Sequence of protein 1:
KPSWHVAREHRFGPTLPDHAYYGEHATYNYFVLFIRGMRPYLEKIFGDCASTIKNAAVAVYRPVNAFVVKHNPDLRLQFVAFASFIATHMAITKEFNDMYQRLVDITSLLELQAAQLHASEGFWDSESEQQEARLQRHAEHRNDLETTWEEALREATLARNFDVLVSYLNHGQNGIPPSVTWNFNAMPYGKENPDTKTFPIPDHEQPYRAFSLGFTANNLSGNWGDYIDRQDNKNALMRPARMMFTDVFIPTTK

Residue-level contacts at the interface:
Residue L210 in protein 1 interacts with residue R56 in protein 2 (closest heavy-atom distance 4.3 Å).
Residue L210 in protein 1 contacts residue K53 in protein 2 (closest heavy-atom distance 3.1 Å).
Residue T198 in protein 1 interacts with residue R198 in protein 2 (closest heavy-atom distance 2.6 Å).
Residue F203 in protein 1 contacts residue W48 in protein 2 (closest heavy-atom distance 3.3 Å).
Residue T198 in protein 1 contacts residue L202 in protein 2 (closest heavy-atom distance 3.9 Å).
Residue A193 in protein 1 interacts with residue W49 in protein 2 (closest heavy-atom distance 4.6 Å).
Residue W190 in protein 1 contacts residue L45 in protein 2 (closest heavy-atom distance 3.8 Å).
Residue W190 in protein 1 interacts with residue K46 in protein 2 (closest heavy-atom distance 3.6 Å).
Residue L210 in protein 1 interacts with residue W49 in protein 2 (closest heavy-atom distance 3.4 Å).
Residue A197 in protein 1 contacts residue F195 in protein 2 (closest heavy-atom distance 3.4 Å).
Residue L194 in protein 1 is in contact with residue R198 in protein 2 (closest heavy-atom distance 4.1 Å).
Residue L194 in protein 1 is in contact with residue E42 in protein 2 (closest heavy-atom distance 4.3 Å).
Residue F203 in protein 1 is in contact with residue D188 in protein 2 (closest heavy-atom distance 4.4 Å).
Residue Q229 in protein 1 contacts residue D57 in protein 2 (closest heavy-atom distance 2.9 Å).
Residue R195 in protein 1 is in contact with residue T2 in protein 2 (closest heavy-atom distance 3.5 Å).
Residue Y209 in protein 1 is in contact with residue W49 in protein 2 (closest heavy-atom distance 3.4 Å).
Residue L186 in protein 1 is in contact with residue I54 in protein 2 (closest heavy-atom distance 3.9 Å).
Residue Y209 in protein 1 interacts with residue K53 in protein 2 (closest heavy-atom distance 4.1 Å).
Residue L210 in protein 1 contacts residue R52 in protein 2 (closest heavy-atom distance 4.2 Å).
Residue Q229 in protein 1 interacts with residue G61 in protein 2 (closest heavy-atom distance 3.7 Å).
Residue T189 in protein 1 interacts with residue K53 in protein 2 (closest heavy-atom distance 4.3 Å).
Residue F203 in protein 1 is in contact with residue A191 in protein 2 (closest heavy-atom distance 4.1 Å).
Residue R201 in protein 1 contacts residue D203 in protein 2 (closest heavy-atom distance 3.4 Å).
Residue I232 in protein 1 contacts residue L65 in protein 2 (closest heavy-atom distance 4.3 Å).
Residue N230 in protein 1 contacts residue N64 in protein 2 (closest heavy-atom distance 3.6 Å).
Residue F203 in protein 1 is in contact with residue L45 in protein 2 (closest heavy-atom distance 4.7 Å).
Residue L186 in protein 1 contacts residue M50 in protein 2 (closest heavy-atom distance 3.5 Å).
Residue R195 in protein 1 is in contact with residue L4 in protein 2 (closest heavy-atom distance 3.8 Å).
Residue G231 in protein 1 contacts residue G61 in protein 2 (closest heavy-atom distance 3.3 Å).
Residue E192 in protein 1 contacts residue T2 in protein 2 (closest heavy-atom distance 2.5 Å).
Residue T188 in protein 1 contacts residue A3 in protein 2 (closest heavy-atom distance 3.7 Å).
Residue L186 in protein 1 interacts with residue W49 in protein 2 (closest heavy-atom distance 3.9 Å).
Residue L206 in protein 1 is in contact with residue F195 in protein 2 (closest heavy-atom distance 4.0 Å).
Residue L186 in protein 1 is in contact with residue K53 in protein 2 (closest heavy-atom distance 3.8 Å).
Residue N211 in protein 1 contacts residue K53 in protein 2 (closest heavy-atom distance 4.5 Å).
Residue H182 in protein 1 is in contact with residue D57 in protein 2 (closest heavy-atom distance 4.5 Å).
Residue R201 in protein 1 is in contact with residue F195 in protein 2 (closest heavy-atom distance 4.1 Å).
Residue I232 in protein 1 is in contact with residue G61 in protein 2 (closest heavy-atom distance 4.2 Å).
Residue F203 in protein 1 is in contact with residue F195 in protein 2 (closest heavy-atom distance 3.9 Å).
Residue F203 in protein 1 contacts residue K192 in protein 2 (closest heavy-atom distance 4.1 Å).
Residue T188 in protein 1 contacts residue T2 in protein 2 (closest heavy-atom distance 3.6 Å).
Residue L206 in protein 1 interacts with residue W49 in protein 2 (closest heavy-atom distance 3.2 Å).
Residue W190 in protein 1 interacts with residue W49 in protein 2 (closest heavy-atom distance 3.8 Å).
Residue R195 in protein 1 contacts residue A3 in protein 2 (closest heavy-atom distance 4.5 Å).
Residue T189 in protein 1 is in contact with residue W49 in protein 2 (closest heavy-atom distance 3.6 Å).
Residue I232 in protein 1 is in contact with residue R58 in protein 2 (closest heavy-atom distance 3.8 Å).
Residue R201 in protein 1 interacts with residue A199 in protein 2 (closest heavy-atom distance 3.5 Å).
Residue W190 in protein 1 interacts with residue E42 in protein 2 (closest heavy-atom distance 3.9 Å).
Residue L210 in protein 1 interacts with residue D57 in protein 2 (closest heavy-atom distance 4.5 Å).
Residue R201 in protein 1 is in contact with residue L202 in protein 2 (closest heavy-atom distance 4.2 Å).
Residue E187 in protein 1 contacts residue K46 in protein 2 (closest heavy-atom distance 3.3 Å).
Residue I232 in protein 1 is in contact with residue L62 in protein 2 (closest heavy-atom distance 4.0 Å).
Residue G231 in protein 1 is in contact with residue L62 in protein 2 (closest heavy-atom distance 4.5 Å).
Residue Q229 in protein 1 is in contact with residue N64 in protein 2 (closest heavy-atom distance 3.2 Å).
Residue N202 in protein 1 is in contact with residue F195 in protein 2 (closest heavy-atom distance 3.6 Å).
Residue N211 in protein 1 contacts residue R56 in protein 2 (closest heavy-atom distance 4.5 Å).
Residue Q229 in protein 1 contacts residue I60 in protein 2 (closest heavy-atom distance 3.8 Å).
Residue W190 in protein 1 contacts residue M50 in protein 2 (closest heavy-atom distance 4.3 Å).
Residue N230 in protein 1 is in contact with residue G61 in protein 2 (closest heavy-atom distance 4.0 Å).
Residue E187 in protein 1 interacts with residue M50 in protein 2 (closest heavy-atom distance 4.0 Å).

These two protein chains interact to form a complex.

Sequence of protein 2:
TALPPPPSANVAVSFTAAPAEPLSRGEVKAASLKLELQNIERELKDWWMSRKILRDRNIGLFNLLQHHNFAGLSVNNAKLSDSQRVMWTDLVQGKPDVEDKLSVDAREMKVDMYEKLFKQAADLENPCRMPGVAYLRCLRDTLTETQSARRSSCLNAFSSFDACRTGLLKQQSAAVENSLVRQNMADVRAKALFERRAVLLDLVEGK